Residue-level contacts at the interface:
Residue R361 in protein 1 contacts residue G95 in protein 2 (closest heavy-atom distance 3.0 Å).
Residue M22 in protein 1 interacts with residue E168 in protein 2 (closest heavy-atom distance 3.2 Å).
Residue V21 in protein 1 contacts residue K170 in protein 2 (closest heavy-atom distance 2.9 Å).
Residue T198 in protein 1 interacts with residue K170 in protein 2 (closest heavy-atom distance 2.7 Å).
Residue T233 in protein 1 contacts residue I265 in protein 2 (closest heavy-atom distance 3.2 Å).
Residue R361 in protein 1 contacts residue D97 in protein 2 (closest heavy-atom distance 3.2 Å).
Residue S18 in protein 1 contacts residue E125 in protein 2 (closest heavy-atom distance 2.9 Å).
Residue S405 in protein 1 is in contact with residue V413 in protein 2 (closest heavy-atom distance 2.7 Å).
Residue P232 in protein 1 is in contact with residue I265 in protein 2 (closest heavy-atom distance 2.8 Å).
Residue N305 in protein 1 interacts with residue N310 in protein 2 (closest heavy-atom distance 2.9 Å).
Residue T235 in protein 1 interacts with residue L267 in protein 2 (closest heavy-atom distance 3.2 Å).
Residue Y288 in protein 1 contacts residue N221 in protein 2 (closest heavy-atom distance 2.8 Å).
Residue Y291 in protein 1 interacts with residue D293 in protein 2 (closest heavy-atom distance 2.6 Å).
Residue E15 in protein 1 interacts with residue K185 in protein 2 (closest heavy-atom distance 3.0 Å).
Residue L234 in protein 1 interacts with residue L267 in protein 2 (closest heavy-atom distance 2.9 Å).
Residue V19 in protein 1 interacts with residue E125 in protein 2 (closest heavy-atom distance 2.9 Å).
Residue D401 in protein 1 interacts with residue R418 in protein 2 (closest heavy-atom distance 3.1 Å).
Residue Q327 in protein 1 is in contact with residue G65 in protein 2 (closest heavy-atom distance 3.1 Å).
Residue E75 in protein 1 interacts with residue D97 in protein 2 (closest heavy-atom distance 2.5 Å).
Residue K406 in protein 1 interacts with residue R409 in protein 2 (closest heavy-atom distance 2.9 Å).
Residue F304 in protein 1 is in contact with residue N310 in protein 2 (closest heavy-atom distance 3.3 Å).
Residue P232 in protein 1 contacts residue G264 in protein 2 (closest heavy-atom distance 3.2 Å).
Residue R226 in protein 1 is in contact with residue F257 in protein 2 (closest heavy-atom distance 3.1 Å).
Residue R32 in protein 1 contacts residue H48 in protein 2 (closest heavy-atom distance 2.9 Å).
Residue L234 in protein 1 is in contact with residue I265 in protein 2 (closest heavy-atom distance 2.8 Å).
Residue S23 in protein 1 is in contact with residue E168 in protein 2 (closest heavy-atom distance 3.0 Å).
Residue D194 in protein 1 contacts residue N115 in protein 2 (closest heavy-atom distance 3.0 Å).
Residue K279 in protein 1 interacts with residue T275 in protein 2 (closest heavy-atom distance 2.8 Å).
Residue R226 in protein 1 is in contact with residue V258 in protein 2 (closest heavy-atom distance 3.1 Å).
Residue E225 in protein 1 is in contact with residue R262 in protein 2 (closest heavy-atom distance 2.8 Å).
Residue D401 in protein 1 interacts with residue R422 in protein 2 (closest heavy-atom distance 3.0 Å).
Residue T79 in protein 1 contacts residue R422 in protein 2 (closest heavy-atom distance 2.8 Å).
Residue R334 in protein 1 contacts residue A99 in protein 2 (closest heavy-atom distance 2.9 Å).
Residue Q327 in protein 1 contacts residue S69 in protein 2 (closest heavy-atom distance 2.8 Å).
Residue Q327 in protein 1 contacts residue R66 in protein 2 (closest heavy-atom distance 3.2 Å).
Residue D303 in protein 1 interacts with residue N58 in protein 2 (closest heavy-atom distance 3.1 Å).
Residue S405 in protein 1 contacts residue E365 in protein 2 (closest heavy-atom distance 2.7 Å).
Residue E368 in protein 1 contacts residue K71 in protein 2 (closest heavy-atom distance 2.8 Å).
Residue Y26 in protein 1 is in contact with residue D42 in protein 2 (closest heavy-atom distance 3.2 Å).
Residue S196 in protein 1 contacts residue K170 in protein 2 (closest heavy-atom distance 2.9 Å).
Residue R298 in protein 1 is in contact with residue N58 in protein 2 (closest heavy-atom distance 2.9 Å).
Residue R408 in protein 1 is in contact with residue D98 in protein 2 (closest heavy-atom distance 3.0 Å).
Residue R369 in protein 1 is in contact with residue N370 in protein 2 (closest heavy-atom distance 2.9 Å).
Residue Q314 in protein 1 interacts with residue N310 in protein 2 (closest heavy-atom distance 2.8 Å).
Residue I236 in protein 1 contacts residue D269 in protein 2 (closest heavy-atom distance 2.9 Å).
Residue P237 in protein 1 is in contact with residue D269 in protein 2 (closest heavy-atom distance 3.0 Å).
Residue R409 in protein 1 contacts residue E365 in protein 2 (closest heavy-atom distance 2.6 Å).
Residue N192 in protein 1 interacts with residue K57 in protein 2 (closest heavy-atom distance 3.0 Å).
Residue R226 in protein 1 interacts with residue I229 in protein 2 (closest heavy-atom distance 3.3 Å).
Residue V313 in protein 1 contacts residue G312 in protein 2 (closest heavy-atom distance 2.9 Å).
Residue F197 in protein 1 contacts residue K170 in protein 2 (closest heavy-atom distance 3.2 Å).
Residue D277 in protein 1 is in contact with residue T275 in protein 2 (closest heavy-atom distance 3.1 Å).
Residue P404 in protein 1 contacts residue L411 in protein 2 (closest heavy-atom distance 3.2 Å).
Residue S23 in protein 1 contacts residue N148 in protein 2 (closest heavy-atom distance 3.0 Å).
Residue R334 in protein 1 interacts with residue S69 in protein 2 (closest heavy-atom distance 3.0 Å).
Residue I236 in protein 1 interacts with residue L267 in protein 2 (closest heavy-atom distance 2.9 Å).
Residue A315 in protein 1 interacts with residue N310 in protein 2 (closest heavy-atom distance 2.8 Å).
Residue Y154 in protein 1 contacts residue K170 in protein 2 (closest heavy-atom distance 3.0 Å).
Residue K279 in protein 1 interacts with residue D274 in protein 2 (closest heavy-atom distance 2.8 Å).
Residue E416 in protein 1 contacts residue R422 in protein 2 (closest heavy-atom distance 3.2 Å).

These two protein chains interact to form a complex.

Sequence of protein 2:
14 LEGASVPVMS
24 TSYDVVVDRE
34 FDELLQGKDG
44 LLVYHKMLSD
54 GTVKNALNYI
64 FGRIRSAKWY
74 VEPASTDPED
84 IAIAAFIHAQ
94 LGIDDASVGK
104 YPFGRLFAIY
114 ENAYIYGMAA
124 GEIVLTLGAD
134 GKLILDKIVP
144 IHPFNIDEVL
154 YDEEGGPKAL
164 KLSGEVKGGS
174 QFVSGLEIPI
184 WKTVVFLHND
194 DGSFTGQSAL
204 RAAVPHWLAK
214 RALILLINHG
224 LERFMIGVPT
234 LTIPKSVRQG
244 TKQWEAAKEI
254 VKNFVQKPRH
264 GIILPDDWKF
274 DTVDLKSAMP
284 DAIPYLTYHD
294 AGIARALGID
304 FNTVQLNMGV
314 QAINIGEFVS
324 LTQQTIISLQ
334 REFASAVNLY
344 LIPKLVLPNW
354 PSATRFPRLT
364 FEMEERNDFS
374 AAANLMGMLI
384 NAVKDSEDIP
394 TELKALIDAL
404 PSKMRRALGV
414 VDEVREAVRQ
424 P

Sequence of protein 1:
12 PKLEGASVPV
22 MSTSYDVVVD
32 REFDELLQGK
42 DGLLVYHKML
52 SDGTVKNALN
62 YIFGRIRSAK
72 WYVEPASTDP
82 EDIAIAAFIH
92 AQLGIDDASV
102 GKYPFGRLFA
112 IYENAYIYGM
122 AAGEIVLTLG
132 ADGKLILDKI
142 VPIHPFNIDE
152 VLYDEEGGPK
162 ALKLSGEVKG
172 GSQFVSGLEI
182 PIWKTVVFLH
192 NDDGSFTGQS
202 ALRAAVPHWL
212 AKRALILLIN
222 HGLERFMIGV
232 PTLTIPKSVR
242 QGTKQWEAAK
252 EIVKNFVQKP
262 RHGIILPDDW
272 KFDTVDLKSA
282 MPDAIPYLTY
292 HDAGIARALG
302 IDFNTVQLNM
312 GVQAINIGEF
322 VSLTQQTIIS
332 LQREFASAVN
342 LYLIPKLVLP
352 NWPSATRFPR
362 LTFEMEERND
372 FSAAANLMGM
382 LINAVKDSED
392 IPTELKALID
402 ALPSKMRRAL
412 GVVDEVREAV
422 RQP